Contacts between the two chains:
Residue S1165 in the first protein interacts with residue D326 in the second protein (closest heavy-atom distance 3.4 Å).
Residue E1111 in the first protein contacts residue H45 in the second protein (closest heavy-atom distance 3.0 Å).
Residue P1148 in the first protein is in contact with residue Q337 in the second protein (closest heavy-atom distance 3.6 Å).
Residue G160 in the first protein contacts residue I519 in the second protein (closest heavy-atom distance 3.1 Å).
Residue E1136 in the first protein contacts residue S3 in the second protein (closest heavy-atom distance 2.5 Å).
Residue G1102 in the first protein is in contact with residue M59 in the second protein (closest heavy-atom distance 3.3 Å).
Residue E1111 in the first protein contacts residue L48 in the second protein (closest heavy-atom distance 3.6 Å).
Residue S164 in the first protein contacts residue K518 in the second protein (closest heavy-atom distance 3.2 Å).
Residue W1164 in the first protein interacts with residue L371 in the second protein (closest heavy-atom distance 3.8 Å).
Residue P1135 in the first protein is in contact with residue N408 in the second protein (closest heavy-atom distance 3.7 Å).
Residue W1164 in the first protein is in contact with residue E374 in the second protein (closest heavy-atom distance 3.6 Å).
Residue D1112 in the first protein contacts residue L48 in the second protein (closest heavy-atom distance 3.1 Å).
Residue E1136 in the first protein contacts residue L2 in the second protein (closest heavy-atom distance 3.8 Å).
Residue I162 in the first protein interacts with residue R507 in the second protein (closest heavy-atom distance 3.7 Å).
Residue P1135 in the first protein interacts with residue G409 in the second protein (closest heavy-atom distance 3.8 Å).
Residue V1146 in the first protein is in contact with residue W410 in the second protein (closest heavy-atom distance 3.6 Å).
Residue A1100 in the first protein contacts residue M59 in the second protein (closest heavy-atom distance 3.5 Å).
Residue A1158 in the first protein contacts residue K41 in the second protein (closest heavy-atom distance 3.1 Å).
Residue V1143 in the first protein contacts residue E462 in the second protein (closest heavy-atom distance 3.5 Å).
Residue D1159 in the first protein interacts with residue G38 in the second protein (closest heavy-atom distance 3.7 Å).
Residue S1101 in the first protein is in contact with residue R55 in the second protein (closest heavy-atom distance 2.7 Å).
Residue I162 in the first protein interacts with residue K518 in the second protein (closest heavy-atom distance 3.3 Å).
Residue T1113 in the first protein contacts residue H45 in the second protein (closest heavy-atom distance 3.1 Å).
Residue L161 in the first protein interacts with residue R507 in the second protein (closest heavy-atom distance 3.6 Å).
Residue F1103 in the first protein interacts with residue D144 in the second protein (closest heavy-atom distance 2.8 Å).
Residue F1103 in the first protein interacts with residue R139 in the second protein (closest heavy-atom distance 3.5 Å).
Residue G1149 in the first protein interacts with residue F339 in the second protein (closest heavy-atom distance 3.5 Å).
Residue D1112 in the first protein contacts residue L49 in the second protein (closest heavy-atom distance 3.1 Å).
Residue H1134 in the first protein contacts residue M1 in the second protein (closest heavy-atom distance 3.5 Å).
Residue S1150 in the first protein interacts with residue W410 in the second protein (closest heavy-atom distance 3.7 Å).
Residue A1100 in the first protein is in contact with residue E56 in the second protein (closest heavy-atom distance 3.1 Å).
Residue E1163 in the first protein interacts with residue R44 in the second protein (closest heavy-atom distance 3.5 Å).
Residue W1164 in the first protein contacts residue D326 in the second protein (closest heavy-atom distance 2.8 Å).
Residue S1107 in the first protein contacts residue L48 in the second protein (closest heavy-atom distance 3.8 Å).
Residue W1164 in the first protein is in contact with residue M325 in the second protein (closest heavy-atom distance 3.6 Å).
Residue G1149 in the first protein interacts with residue Q337 in the second protein (closest heavy-atom distance 3.2 Å).
Residue S164 in the first protein interacts with residue R523 in the second protein (closest heavy-atom distance 3.0 Å).
Residue G1149 in the first protein contacts residue A340 in the second protein (closest heavy-atom distance 3.6 Å).
Residue A1158 in the first protein interacts with residue I39 in the second protein (closest heavy-atom distance 3.4 Å).
Residue Y139 in the first protein is in contact with residue V527 in the second protein (closest heavy-atom distance 3.6 Å).
Residue E1114 in the first protein interacts with residue R53 in the second protein (closest heavy-atom distance 3.2 Å).
Residue P1148 in the first protein contacts residue N341 in the second protein (closest heavy-atom distance 3.4 Å).
Residue P1152 in the first protein interacts with residue W410 in the second protein (closest heavy-atom distance 3.5 Å).
Residue A1099 in the first protein is in contact with residue M59 in the second protein (closest heavy-atom distance 3.3 Å).
Residue G1102 in the first protein interacts with residue D144 in the second protein (closest heavy-atom distance 2.7 Å).
Residue A1158 in the first protein is in contact with residue R44 in the second protein (closest heavy-atom distance 3.6 Å).
Residue P1156 in the first protein interacts with residue K41 in the second protein (closest heavy-atom distance 2.5 Å).
Residue M1104 in the first protein is in contact with residue Q146 in the second protein (closest heavy-atom distance 3.2 Å).
Residue M1104 in the first protein contacts residue D144 in the second protein (closest heavy-atom distance 3.4 Å).
Residue F1142 in the first protein is in contact with residue T463 in the second protein (closest heavy-atom distance 3.5 Å).
Residue A1158 in the first protein is in contact with residue T40 in the second protein (closest heavy-atom distance 3.1 Å).
Residue A1157 in the first protein contacts residue K41 in the second protein (closest heavy-atom distance 3.1 Å).
Residue D1159 in the first protein interacts with residue I39 in the second protein (closest heavy-atom distance 2.9 Å).
Residue E1136 in the first protein is in contact with residue Q4 in the second protein (closest heavy-atom distance 3.8 Å).
Residue W1164 in the first protein contacts residue N329 in the second protein (closest heavy-atom distance 3.5 Å).
Residue M1104 in the first protein contacts residue R55 in the second protein (closest heavy-atom distance 3.2 Å).
Residue M1104 in the first protein is in contact with residue C143 in the second protein (closest heavy-atom distance 3.8 Å).
Residue F1142 in the first protein is in contact with residue L489 in the second protein (closest heavy-atom distance 3.6 Å).
Residue R143 in the first protein interacts with residue V527 in the second protein (closest heavy-atom distance 3.8 Å).
Residue G1102 in the first protein is in contact with residue C143 in the second protein (closest heavy-atom distance 3.2 Å).

Sequence of the second protein:
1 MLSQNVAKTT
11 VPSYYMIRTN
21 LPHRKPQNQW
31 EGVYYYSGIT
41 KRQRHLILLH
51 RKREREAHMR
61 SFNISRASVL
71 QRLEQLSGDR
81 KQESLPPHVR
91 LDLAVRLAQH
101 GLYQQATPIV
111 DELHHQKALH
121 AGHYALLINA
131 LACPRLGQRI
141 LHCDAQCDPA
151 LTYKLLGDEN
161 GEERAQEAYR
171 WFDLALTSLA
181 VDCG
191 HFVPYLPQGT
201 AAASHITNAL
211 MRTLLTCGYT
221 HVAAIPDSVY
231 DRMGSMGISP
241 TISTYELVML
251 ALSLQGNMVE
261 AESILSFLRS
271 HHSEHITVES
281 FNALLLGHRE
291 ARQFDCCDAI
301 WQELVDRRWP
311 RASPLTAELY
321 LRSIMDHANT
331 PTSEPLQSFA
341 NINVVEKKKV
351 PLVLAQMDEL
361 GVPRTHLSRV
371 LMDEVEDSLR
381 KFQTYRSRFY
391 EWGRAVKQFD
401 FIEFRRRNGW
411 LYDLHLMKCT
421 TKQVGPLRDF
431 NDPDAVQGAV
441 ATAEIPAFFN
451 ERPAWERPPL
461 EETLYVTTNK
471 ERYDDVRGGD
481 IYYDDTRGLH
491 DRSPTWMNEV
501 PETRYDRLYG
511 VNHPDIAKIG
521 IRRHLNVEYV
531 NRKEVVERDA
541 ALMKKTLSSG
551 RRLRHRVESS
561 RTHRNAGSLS

Sequence of the first protein:
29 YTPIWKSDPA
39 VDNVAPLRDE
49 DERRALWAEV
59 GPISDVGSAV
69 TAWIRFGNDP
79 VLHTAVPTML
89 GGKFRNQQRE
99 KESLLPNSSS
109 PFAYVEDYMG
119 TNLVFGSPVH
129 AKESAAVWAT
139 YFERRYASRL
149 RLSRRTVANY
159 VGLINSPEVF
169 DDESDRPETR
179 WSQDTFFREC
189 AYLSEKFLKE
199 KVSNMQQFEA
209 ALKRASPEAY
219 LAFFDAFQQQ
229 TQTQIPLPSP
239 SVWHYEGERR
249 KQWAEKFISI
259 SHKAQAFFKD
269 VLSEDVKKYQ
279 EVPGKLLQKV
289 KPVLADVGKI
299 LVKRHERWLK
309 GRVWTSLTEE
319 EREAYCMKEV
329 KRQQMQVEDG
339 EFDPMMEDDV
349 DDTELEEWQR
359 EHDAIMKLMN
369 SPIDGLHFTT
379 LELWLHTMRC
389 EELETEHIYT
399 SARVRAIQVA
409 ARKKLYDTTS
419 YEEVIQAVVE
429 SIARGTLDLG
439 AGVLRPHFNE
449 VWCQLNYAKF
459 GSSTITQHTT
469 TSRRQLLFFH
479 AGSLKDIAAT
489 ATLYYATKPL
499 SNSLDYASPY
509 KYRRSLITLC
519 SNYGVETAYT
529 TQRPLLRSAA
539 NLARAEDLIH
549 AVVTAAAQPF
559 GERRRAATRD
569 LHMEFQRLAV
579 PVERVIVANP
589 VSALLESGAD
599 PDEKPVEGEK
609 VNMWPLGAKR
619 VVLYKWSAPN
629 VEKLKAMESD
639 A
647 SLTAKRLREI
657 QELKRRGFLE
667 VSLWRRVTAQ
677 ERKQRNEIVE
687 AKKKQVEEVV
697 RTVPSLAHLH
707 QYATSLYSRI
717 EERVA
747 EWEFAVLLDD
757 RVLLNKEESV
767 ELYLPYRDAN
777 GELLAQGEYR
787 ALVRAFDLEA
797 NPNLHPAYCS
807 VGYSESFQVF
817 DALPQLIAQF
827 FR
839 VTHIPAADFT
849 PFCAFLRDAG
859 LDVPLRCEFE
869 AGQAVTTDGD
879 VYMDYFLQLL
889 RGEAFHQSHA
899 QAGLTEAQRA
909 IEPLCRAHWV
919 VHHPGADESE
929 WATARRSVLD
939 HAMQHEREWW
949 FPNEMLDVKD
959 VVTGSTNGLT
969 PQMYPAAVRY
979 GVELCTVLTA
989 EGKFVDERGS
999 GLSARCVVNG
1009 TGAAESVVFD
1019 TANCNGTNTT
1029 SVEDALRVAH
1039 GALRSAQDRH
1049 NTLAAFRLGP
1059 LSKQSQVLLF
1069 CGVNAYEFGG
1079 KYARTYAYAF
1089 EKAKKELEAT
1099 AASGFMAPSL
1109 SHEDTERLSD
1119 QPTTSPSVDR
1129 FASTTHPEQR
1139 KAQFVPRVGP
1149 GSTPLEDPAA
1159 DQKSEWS

The following describes two proteins that form a bound complex.